Sequence of the first protein:
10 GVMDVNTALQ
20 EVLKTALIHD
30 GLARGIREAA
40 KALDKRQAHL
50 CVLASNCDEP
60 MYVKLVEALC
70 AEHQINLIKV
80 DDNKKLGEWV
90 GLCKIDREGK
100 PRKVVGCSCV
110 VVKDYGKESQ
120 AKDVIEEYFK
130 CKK

The following describes two proteins that form a bound complex.

Residue-level contacts at the interface:
Residue L258 in the second protein interacts with residue I94 in the first protein (closest heavy-atom distance 4.7 Å).
Residue L258 in the second protein is in contact with residue E97 in the first protein (closest heavy-atom distance 4.8 Å).
Residue R262 in the second protein contacts residue H28 in the first protein (closest heavy-atom distance 4.8 Å).
Residue K265 in the second protein is in contact with residue D29 in the first protein (closest heavy-atom distance 3.2 Å).
Residue L258 in the second protein contacts residue K23 in the first protein (closest heavy-atom distance 3.1 Å).
Residue D260 in the second protein contacts residue I27 in the first protein (closest heavy-atom distance 3.4 Å).
Residue H259 in the second protein contacts residue K23 in the first protein (closest heavy-atom distance 4.6 Å).
Residue T257 in the second protein interacts with residue K23 in the first protein (closest heavy-atom distance 3.5 Å).
Residue L258 in the second protein interacts with residue G98 in the first protein (closest heavy-atom distance 4.5 Å).
Residue L256 in the second protein contacts residue E97 in the first protein (closest heavy-atom distance 3.4 Å).
Residue R262 in the second protein interacts with residue I27 in the first protein (closest heavy-atom distance 3.5 Å).
Residue H259 in the second protein interacts with residue I94 in the first protein (closest heavy-atom distance 3.9 Å).
Residue D260 in the second protein interacts with residue K23 in the first protein (closest heavy-atom distance 3.5 Å).
Residue L256 in the second protein is in contact with residue G98 in the first protein (closest heavy-atom distance 4.8 Å).

Sequence of the second protein:
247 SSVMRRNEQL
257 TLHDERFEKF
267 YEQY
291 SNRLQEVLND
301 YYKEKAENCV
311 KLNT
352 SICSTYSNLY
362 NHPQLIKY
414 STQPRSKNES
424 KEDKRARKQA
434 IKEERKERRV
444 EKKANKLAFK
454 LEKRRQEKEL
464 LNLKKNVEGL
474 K